Interface contacts:
Residue D285 in the second protein contacts residue F143 in the first protein (closest heavy-atom distance 3.8 Å).
Residue Y87 in the second protein interacts with residue V152 in the first protein (closest heavy-atom distance 3.5 Å).
Residue Y91 in the second protein interacts with residue R148 in the first protein (closest heavy-atom distance 3.4 Å).
Residue A186 in the second protein interacts with residue A135 in the first protein (closest heavy-atom distance 3.6 Å).
Residue N77 in the second protein interacts with residue V156 in the first protein (closest heavy-atom distance 3.3 Å).
Residue F88 in the second protein interacts with residue V152 in the first protein (closest heavy-atom distance 3.2 Å).
Residue L67 in the second protein contacts residue V157 in the first protein (closest heavy-atom distance 3.3 Å).
Residue Q190 in the second protein interacts with residue P134 in the first protein (closest heavy-atom distance 3.8 Å).
Residue E284 in the second protein interacts with residue F143 in the first protein (closest heavy-atom distance 3.7 Å).
Residue H229 in the second protein is in contact with residue L133 in the first protein (closest heavy-atom distance 3.5 Å).
Residue E233 in the second protein contacts residue S128 in the first protein (closest heavy-atom distance 3.1 Å).
Residue V69 in the second protein interacts with residue S158 in the first protein (closest heavy-atom distance 3.4 Å).
Residue L109 in the second protein is in contact with residue Y137 in the first protein (closest heavy-atom distance 3.3 Å).
Residue F88 in the second protein interacts with residue R154 in the first protein (closest heavy-atom distance 3.7 Å).
Residue V281 in the second protein contacts residue G131 in the first protein (closest heavy-atom distance 3.2 Å).
Residue R287 in the second protein is in contact with residue R146 in the first protein (closest heavy-atom distance 3.4 Å).
Residue L109 in the second protein interacts with residue G138 in the first protein (closest heavy-atom distance 3.9 Å).
Residue K238 in the second protein interacts with residue Q126 in the first protein (closest heavy-atom distance 3.9 Å).
Residue N77 in the second protein interacts with residue V157 in the first protein (closest heavy-atom distance 3.6 Å).
Residue Y94 in the second protein interacts with residue R144 in the first protein (closest heavy-atom distance 3.4 Å).
Residue H288 in the second protein is in contact with residue G145 in the first protein (closest heavy-atom distance 3.4 Å).
Residue E68 in the second protein interacts with residue V157 in the first protein (closest heavy-atom distance 3.9 Å).
Residue E284 in the second protein is in contact with residue Y147 in the first protein (closest heavy-atom distance 3.0 Å).
Residue V281 in the second protein is in contact with residue M130 in the first protein (closest heavy-atom distance 3.4 Å).
Residue E233 in the second protein is in contact with residue L129 in the first protein (closest heavy-atom distance 2.8 Å).
Residue L109 in the second protein contacts residue F142 in the first protein (closest heavy-atom distance 3.6 Å).
Residue K238 in the second protein contacts residue S128 in the first protein (closest heavy-atom distance 3.0 Å).
Residue A186 in the second protein contacts residue Y137 in the first protein (closest heavy-atom distance 3.8 Å).
Residue E221 in the second protein contacts residue P134 in the first protein (closest heavy-atom distance 3.8 Å).
Residue L106 in the second protein is in contact with residue F142 in the first protein (closest heavy-atom distance 3.6 Å).
Residue R287 in the second protein contacts residue Y147 in the first protein (closest heavy-atom distance 2.9 Å).
Residue E284 in the second protein contacts residue R146 in the first protein (closest heavy-atom distance 3.4 Å).
Residue E68 in the second protein is in contact with residue S158 in the first protein (closest heavy-atom distance 3.3 Å).
Residue V69 in the second protein interacts with residue P160 in the first protein (closest heavy-atom distance 3.8 Å).
Residue Y87 in the second protein interacts with residue A153 in the first protein (closest heavy-atom distance 3.7 Å).
Residue Q79 in the second protein contacts residue L159 in the first protein (closest heavy-atom distance 3.8 Å).
Residue F86 in the second protein contacts residue R154 in the first protein (closest heavy-atom distance 3.4 Å).
Residue E233 in the second protein is in contact with residue M130 in the first protein (closest heavy-atom distance 2.9 Å).
Residue A75 in the second protein contacts residue V157 in the first protein (closest heavy-atom distance 3.8 Å).
Residue Q190 in the second protein is in contact with residue A135 in the first protein (closest heavy-atom distance 3.2 Å).
Residue F86 in the second protein contacts residue A153 in the first protein (closest heavy-atom distance 3.4 Å).
Residue H229 in the second protein is in contact with residue L129 in the first protein (closest heavy-atom distance 3.1 Å).
Residue Y87 in the second protein contacts residue P151 in the first protein (closest heavy-atom distance 3.6 Å).
Residue N84 in the second protein is in contact with residue R154 in the first protein (closest heavy-atom distance 3.8 Å).
Residue Q289 in the second protein interacts with residue Y147 in the first protein (closest heavy-atom distance 3.9 Å).
Residue Q289 in the second protein is in contact with residue G145 in the first protein (closest heavy-atom distance 2.9 Å).
Residue E112 in the second protein contacts residue Y137 in the first protein (closest heavy-atom distance 3.0 Å).
Residue D285 in the second protein interacts with residue A135 in the first protein (closest heavy-atom distance 3.5 Å).
Residue H229 in the second protein interacts with residue M130 in the first protein (closest heavy-atom distance 3.9 Å).
Residue N84 in the second protein interacts with residue P155 in the first protein (closest heavy-atom distance 3.4 Å).
Residue R287 in the second protein interacts with residue F143 in the first protein (closest heavy-atom distance 3.8 Å).
Residue N84 in the second protein is in contact with residue A153 in the first protein (closest heavy-atom distance 3.3 Å).
Residue Q79 in the second protein contacts residue V157 in the first protein (closest heavy-atom distance 3.1 Å).
Residue T220 in the second protein contacts residue P134 in the first protein (closest heavy-atom distance 3.8 Å).
Residue F86 in the second protein contacts residue V156 in the first protein (closest heavy-atom distance 3.8 Å).
Residue A101 in the second protein is in contact with residue E141 in the first protein (closest heavy-atom distance 3.5 Å).
Residue L67 in the second protein contacts residue S158 in the first protein (closest heavy-atom distance 2.9 Å).
Residue F232 in the second protein interacts with residue L129 in the first protein (closest heavy-atom distance 3.6 Å).
Residue Q289 in the second protein is in contact with residue R146 in the first protein (closest heavy-atom distance 3.3 Å).
Residue Q79 in the second protein contacts residue P155 in the first protein (closest heavy-atom distance 3.4 Å).

Sequence of the second protein:
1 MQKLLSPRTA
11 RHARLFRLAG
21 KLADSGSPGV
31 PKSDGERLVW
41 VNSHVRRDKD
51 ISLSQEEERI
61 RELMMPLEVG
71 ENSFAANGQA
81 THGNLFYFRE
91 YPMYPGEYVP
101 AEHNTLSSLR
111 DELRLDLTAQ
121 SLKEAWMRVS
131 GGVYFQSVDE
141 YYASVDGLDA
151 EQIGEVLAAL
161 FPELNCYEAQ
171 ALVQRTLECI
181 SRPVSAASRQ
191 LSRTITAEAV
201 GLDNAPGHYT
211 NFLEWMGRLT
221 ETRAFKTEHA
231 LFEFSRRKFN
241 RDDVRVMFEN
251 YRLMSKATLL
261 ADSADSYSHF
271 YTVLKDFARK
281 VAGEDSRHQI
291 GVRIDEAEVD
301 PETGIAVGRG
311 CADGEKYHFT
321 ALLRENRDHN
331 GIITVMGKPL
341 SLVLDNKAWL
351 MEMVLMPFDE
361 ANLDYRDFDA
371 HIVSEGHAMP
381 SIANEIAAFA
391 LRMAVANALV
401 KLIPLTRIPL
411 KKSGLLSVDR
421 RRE

Sequence of the first protein:
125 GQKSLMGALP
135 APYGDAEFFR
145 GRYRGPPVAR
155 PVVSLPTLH

These two protein chains interact to form a complex.